Interface contacts:
Residue A235 in chain A is in contact with residue I239 in chain B (closest heavy-atom distance 3.8 Å).
Residue K252 in chain A contacts residue A251 in chain B (closest heavy-atom distance 4.3 Å).
Residue I248 in chain A contacts residue E250 in chain B (closest heavy-atom distance 3.1 Å).
Residue I244 in chain A interacts with residue L243 in chain B (closest heavy-atom distance 3.8 Å).
Residue K252 in chain A interacts with residue K254 in chain B (closest heavy-atom distance 4.1 Å).
Residue I244 in chain A interacts with residue I247 in chain B (closest heavy-atom distance 3.5 Å).
Residue I244 in chain A contacts residue D246 in chain B (closest heavy-atom distance 4.0 Å).
Residue I247 in chain A is in contact with residue I247 in chain B (closest heavy-atom distance 4.2 Å).
Residue I239 in chain A is in contact with residue L243 in chain B (closest heavy-atom distance 3.9 Å).
Residue I247 in chain A contacts residue L243 in chain B (closest heavy-atom distance 4.3 Å).
Residue I248 in chain A contacts residue I247 in chain B (closest heavy-atom distance 4.0 Å).
Residue I244 in chain A is in contact with residue E250 in chain B (closest heavy-atom distance 4.1 Å).
Residue E241 in chain A contacts residue D246 in chain B (closest heavy-atom distance 3.4 Å).
Residue A245 in chain A interacts with residue E250 in chain B (closest heavy-atom distance 4.3 Å).
Residue I248 in chain A is in contact with residue K254 in chain B (closest heavy-atom distance 4.6 Å).

Sequence of chain A:
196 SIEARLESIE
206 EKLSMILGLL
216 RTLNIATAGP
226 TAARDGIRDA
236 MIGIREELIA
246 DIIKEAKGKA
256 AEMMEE

Sequence of chain B:
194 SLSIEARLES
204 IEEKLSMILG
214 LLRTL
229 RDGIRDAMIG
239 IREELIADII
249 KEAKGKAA

The following describes two proteins that form a bound complex.